Sequence of protein 1:
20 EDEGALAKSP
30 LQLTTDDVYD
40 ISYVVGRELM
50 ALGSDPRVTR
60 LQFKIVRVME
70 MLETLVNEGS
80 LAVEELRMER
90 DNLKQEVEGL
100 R

These two protein chains interact to form a complex.

Contacts between the two chains:
Residue P393 in protein 2 interacts with residue V65 in protein 1 (closest heavy-atom distance 3.8 Å).
Residue L53 in protein 2 is in contact with residue Q61 in protein 1 (closest heavy-atom distance 4.5 Å).
Residue Q226 in protein 2 interacts with residue Y42 in protein 1 (closest heavy-atom distance 3.5 Å).
Residue L53 in protein 2 contacts residue L48 in protein 1 (closest heavy-atom distance 4.0 Å).
Residue S225 in protein 2 contacts residue Y42 in protein 1 (closest heavy-atom distance 4.0 Å).
Residue I54 in protein 2 contacts residue V65 in protein 1 (closest heavy-atom distance 4.4 Å).
Residue N52 in protein 2 contacts residue G45 in protein 1 (closest heavy-atom distance 4.8 Å).
Residue V49 in protein 2 contacts residue E72 in protein 1 (closest heavy-atom distance 3.3 Å).
Residue L385 in protein 2 contacts residue S53 in protein 1 (closest heavy-atom distance 4.8 Å).
Residue L53 in protein 2 contacts residue M49 in protein 1 (closest heavy-atom distance 3.8 Å).
Residue Q391 in protein 2 is in contact with residue F62 in protein 1 (closest heavy-atom distance 3.2 Å).
Residue A50 in protein 2 contacts residue E69 in protein 1 (closest heavy-atom distance 4.7 Å).
Residue I390 in protein 2 contacts residue F62 in protein 1 (closest heavy-atom distance 4.1 Å).
Residue P393 in protein 2 interacts with residue F62 in protein 1 (closest heavy-atom distance 4.2 Å).
Residue L53 in protein 2 contacts residue G45 in protein 1 (closest heavy-atom distance 3.6 Å).
Residue L53 in protein 2 contacts residue V44 in protein 1 (closest heavy-atom distance 4.3 Å).
Residue L53 in protein 2 contacts residue V65 in protein 1 (closest heavy-atom distance 3.5 Å).
Residue N52 in protein 2 contacts residue D39 in protein 1 (closest heavy-atom distance 4.4 Å).
Residue I54 in protein 2 interacts with residue F62 in protein 1 (closest heavy-atom distance 3.4 Å).
Residue Q391 in protein 2 contacts residue T58 in protein 1 (closest heavy-atom distance 4.8 Å).
Residue V49 in protein 2 interacts with residue E69 in protein 1 (closest heavy-atom distance 3.8 Å).
Residue L396 in protein 2 is in contact with residue E69 in protein 1 (closest heavy-atom distance 5.0 Å).
Residue L53 in protein 2 interacts with residue M68 in protein 1 (closest heavy-atom distance 4.1 Å).
Residue A394 in protein 2 contacts residue R66 in protein 1 (closest heavy-atom distance 3.8 Å).
Residue L53 in protein 2 contacts residue Y42 in protein 1 (closest heavy-atom distance 4.8 Å).
Residue P55 in protein 2 interacts with residue M49 in protein 1 (closest heavy-atom distance 3.8 Å).
Residue T389 in protein 2 interacts with residue P55 in protein 1 (closest heavy-atom distance 4.2 Å).
Residue L385 in protein 2 is in contact with residue M49 in protein 1 (closest heavy-atom distance 4.6 Å).
Residue Q226 in protein 2 interacts with residue D39 in protein 1 (closest heavy-atom distance 3.3 Å).
Residue V49 in protein 2 is in contact with residue M68 in protein 1 (closest heavy-atom distance 3.4 Å).
Residue L53 in protein 2 interacts with residue S41 in protein 1 (closest heavy-atom distance 3.4 Å).
Residue I392 in protein 2 contacts residue F62 in protein 1 (closest heavy-atom distance 4.8 Å).
Residue S395 in protein 2 interacts with residue E69 in protein 1 (closest heavy-atom distance 2.6 Å).
Residue P393 in protein 2 contacts residue E69 in protein 1 (closest heavy-atom distance 3.4 Å).
Residue L53 in protein 2 contacts residue I64 in protein 1 (closest heavy-atom distance 4.3 Å).
Residue I54 in protein 2 interacts with residue M49 in protein 1 (closest heavy-atom distance 4.3 Å).
Residue S384 in protein 2 contacts residue S53 in protein 1 (closest heavy-atom distance 3.2 Å).
Residue V49 in protein 2 contacts residue V37 in protein 1 (closest heavy-atom distance 3.9 Å).
Residue A386 in protein 2 interacts with residue S53 in protein 1 (closest heavy-atom distance 5.0 Å).
Residue R47 in protein 2 contacts residue D35 in protein 1 (closest heavy-atom distance 3.1 Å).
Residue G48 in protein 2 contacts residue Y38 in protein 1 (closest heavy-atom distance 3.7 Å).
Residue V49 in protein 2 contacts residue Y38 in protein 1 (closest heavy-atom distance 3.9 Å).
Residue V49 in protein 2 interacts with residue S41 in protein 1 (closest heavy-atom distance 3.9 Å).
Residue R47 in protein 2 contacts residue Y38 in protein 1 (closest heavy-atom distance 3.6 Å).
Residue T389 in protein 2 contacts residue F62 in protein 1 (closest heavy-atom distance 3.6 Å).
Residue Q391 in protein 2 is in contact with residue R59 in protein 1 (closest heavy-atom distance 4.5 Å).
Residue A394 in protein 2 interacts with residue E69 in protein 1 (closest heavy-atom distance 3.6 Å).
Residue A50 in protein 2 contacts residue V65 in protein 1 (closest heavy-atom distance 4.3 Å).
Residue R47 in protein 2 contacts residue D39 in protein 1 (closest heavy-atom distance 3.1 Å).
Residue T389 in protein 2 contacts residue T58 in protein 1 (closest heavy-atom distance 3.4 Å).
Residue N52 in protein 2 interacts with residue Y42 in protein 1 (closest heavy-atom distance 3.7 Å).
Residue I54 in protein 2 contacts residue Q61 in protein 1 (closest heavy-atom distance 4.0 Å).
Residue N52 in protein 2 is in contact with residue Y38 in protein 1 (closest heavy-atom distance 2.8 Å).
Residue N52 in protein 2 is in contact with residue S41 in protein 1 (closest heavy-atom distance 4.0 Å).
Residue V49 in protein 2 interacts with residue V65 in protein 1 (closest heavy-atom distance 3.6 Å).

Sequence of protein 2:
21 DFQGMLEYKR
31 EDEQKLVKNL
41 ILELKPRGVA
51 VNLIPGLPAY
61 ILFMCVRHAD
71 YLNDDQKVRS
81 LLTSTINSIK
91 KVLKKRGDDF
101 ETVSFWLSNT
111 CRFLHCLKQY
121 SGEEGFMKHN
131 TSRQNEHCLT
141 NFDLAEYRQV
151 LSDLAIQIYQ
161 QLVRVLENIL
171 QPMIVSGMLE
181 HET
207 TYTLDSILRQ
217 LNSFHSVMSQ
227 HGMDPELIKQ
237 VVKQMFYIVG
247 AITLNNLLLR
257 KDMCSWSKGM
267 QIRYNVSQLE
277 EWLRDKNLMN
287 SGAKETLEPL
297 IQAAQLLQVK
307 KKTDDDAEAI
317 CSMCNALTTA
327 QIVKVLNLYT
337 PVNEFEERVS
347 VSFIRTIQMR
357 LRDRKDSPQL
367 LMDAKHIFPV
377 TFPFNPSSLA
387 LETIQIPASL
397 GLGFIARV